Interface contacts:
Residue E24 in chain A contacts residue I22 in chain B (closest heavy-atom distance 3.4 Å).
Residue T2 in chain A interacts with residue L3 in chain B (closest heavy-atom distance 3.8 Å).
Residue R39 in chain A interacts with residue D37 in chain B (closest heavy-atom distance 3.1 Å).
Residue S25 in chain A contacts residue T29 in chain B (closest heavy-atom distance 4.5 Å).
Residue T2 in chain A contacts residue H1 in chain B (closest heavy-atom distance 3.6 Å).
Residue L40 in chain A is in contact with residue L40 in chain B (closest heavy-atom distance 4.0 Å).
Residue R46 in chain A interacts with residue L47 in chain B (closest heavy-atom distance 4.2 Å).
Residue E24 in chain A contacts residue N26 in chain B (closest heavy-atom distance 4.7 Å).
Residue Y28 in chain A contacts residue T29 in chain B (closest heavy-atom distance 4.0 Å).
Residue R39 in chain A is in contact with residue D41 in chain B (closest heavy-atom distance 3.2 Å).
Residue T13 in chain A is in contact with residue D11 in chain B (closest heavy-atom distance 4.8 Å).
Residue L43 in chain A is in contact with residue L47 in chain B (closest heavy-atom distance 3.7 Å).
Residue T13 in chain A contacts residue T10 in chain B (closest heavy-atom distance 4.0 Å).
Residue T29 in chain A interacts with residue S25 in chain B (closest heavy-atom distance 4.9 Å).
Residue K20 in chain A is in contact with residue T18 in chain B (closest heavy-atom distance 3.7 Å).
Residue R39 in chain A interacts with residue D44 in chain B (closest heavy-atom distance 4.9 Å).
Residue T5 in chain A is in contact with residue L3 in chain B (closest heavy-atom distance 3.6 Å).
Residue T29 in chain A interacts with residue T29 in chain B (closest heavy-atom distance 2.9 Å).
Residue Y9 in chain A contacts residue N7 in chain B (closest heavy-atom distance 3.1 Å).
Residue L43 in chain A interacts with residue D44 in chain B (closest heavy-atom distance 3.2 Å).
Residue T13 in chain A contacts residue V14 in chain B (closest heavy-atom distance 4.1 Å).
Residue T10 in chain A interacts with residue T10 in chain B (closest heavy-atom distance 2.8 Å).
Residue A21 in chain A interacts with residue A21 in chain B (closest heavy-atom distance 3.7 Å).
Residue S25 in chain A interacts with residue I22 in chain B (closest heavy-atom distance 3.7 Å).
Residue L36 in chain A is in contact with residue L36 in chain B (closest heavy-atom distance 4.5 Å).
Residue S25 in chain A contacts residue S25 in chain B (closest heavy-atom distance 3.5 Å).
Residue Y28 in chain A interacts with residue N26 in chain B (closest heavy-atom distance 3.4 Å).
Residue A6 in chain A is in contact with residue A6 in chain B (closest heavy-atom distance 4.0 Å).
Residue T5 in chain A contacts residue N7 in chain B (closest heavy-atom distance 4.6 Å).
Residue S17 in chain A interacts with residue V14 in chain B (closest heavy-atom distance 3.6 Å).
Residue A21 in chain A interacts with residue I22 in chain B (closest heavy-atom distance 4.0 Å).
Residue L36 in chain A contacts residue F33 in chain B (closest heavy-atom distance 3.7 Å).
Residue L57 in chain A interacts with residue L57 in chain B (closest heavy-atom distance 3.9 Å).
Residue R39 in chain A is in contact with residue L40 in chain B (closest heavy-atom distance 3.5 Å).
Residue L50 in chain A is in contact with residue S54 in chain B (closest heavy-atom distance 4.5 Å).
Residue K32 in chain A interacts with residue T29 in chain B (closest heavy-atom distance 4.6 Å).
Residue Y28 in chain A interacts with residue D30 in chain B (closest heavy-atom distance 2.7 Å).
Residue A21 in chain A interacts with residue T18 in chain B (closest heavy-atom distance 4.5 Å).
Residue S17 in chain A interacts with residue T18 in chain B (closest heavy-atom distance 2.6 Å).
Residue A6 in chain A is in contact with residue L3 in chain B (closest heavy-atom distance 3.7 Å).
Residue Y9 in chain A interacts with residue D11 in chain B (closest heavy-atom distance 2.5 Å).
Residue L50 in chain A interacts with residue L47 in chain B (closest heavy-atom distance 3.5 Å).
Residue T2 in chain A interacts with residue T2 in chain B (closest heavy-atom distance 4.3 Å).
Residue V14 in chain A is in contact with residue V14 in chain B (closest heavy-atom distance 3.7 Å).
Residue L50 in chain A contacts residue L50 in chain B (closest heavy-atom distance 3.9 Å).
Residue L43 in chain A contacts residue L43 in chain B (closest heavy-atom distance 3.8 Å).
Residue L36 in chain A is in contact with residue L40 in chain B (closest heavy-atom distance 4.1 Å).
Residue Y9 in chain A contacts residue T10 in chain B (closest heavy-atom distance 4.1 Å).
Residue R46 in chain A is in contact with residue L48 in chain B (closest heavy-atom distance 4.0 Å).
Residue L43 in chain A contacts residue L40 in chain B (closest heavy-atom distance 3.7 Å).
Residue A6 in chain A contacts residue N7 in chain B (closest heavy-atom distance 3.7 Å).
Residue L47 in chain A contacts residue L47 in chain B (closest heavy-atom distance 3.6 Å).
Residue L50 in chain A is in contact with residue L51 in chain B (closest heavy-atom distance 4.5 Å).
Residue K32 in chain A interacts with residue D30 in chain B (closest heavy-atom distance 4.5 Å).
Residue S25 in chain A interacts with residue N26 in chain B (closest heavy-atom distance 4.2 Å).
Residue K32 in chain A contacts residue F33 in chain B (closest heavy-atom distance 3.6 Å).
Residue S25 in chain A interacts with residue A21 in chain B (closest heavy-atom distance 4.0 Å).
Residue Q35 in chain A contacts residue F33 in chain B (closest heavy-atom distance 4.7 Å).
Residue L36 in chain A interacts with residue D37 in chain B (closest heavy-atom distance 3.2 Å).
Residue R46 in chain A is in contact with residue L51 in chain B (closest heavy-atom distance 4.0 Å).

This data describes a binding interaction between two proteins.

Sequence of chain A:
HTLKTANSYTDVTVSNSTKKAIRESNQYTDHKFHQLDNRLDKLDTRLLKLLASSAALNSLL

Sequence of chain B:
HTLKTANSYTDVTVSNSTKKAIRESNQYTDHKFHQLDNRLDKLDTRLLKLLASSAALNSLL